Sequence of the second protein:
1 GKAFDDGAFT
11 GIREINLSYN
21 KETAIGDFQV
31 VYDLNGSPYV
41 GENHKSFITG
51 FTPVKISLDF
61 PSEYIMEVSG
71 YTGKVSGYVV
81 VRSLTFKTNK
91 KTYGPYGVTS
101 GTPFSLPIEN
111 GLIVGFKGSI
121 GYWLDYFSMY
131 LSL

This data describes a binding interaction between two proteins.

Sequence of the first protein:
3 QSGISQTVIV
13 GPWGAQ

Contacts between the two chains:
Residue Y126 in the second protein contacts residue A17 in the first protein (closest heavy-atom distance 3.5 Å).
Residue D125 in the second protein is in contact with residue W15 in the first protein (closest heavy-atom distance 4.4 Å).
Residue M129 in the second protein is in contact with residue I11 in the first protein (closest heavy-atom distance 3.4 Å).
Residue S128 in the second protein is in contact with residue V12 in the first protein (closest heavy-atom distance 3.2 Å).
Residue D125 in the second protein is in contact with residue A17 in the first protein (closest heavy-atom distance 2.7 Å).
Residue L131 in the second protein is in contact with residue V10 in the first protein (closest heavy-atom distance 2.8 Å).
Residue S128 in the second protein contacts residue W15 in the first protein (closest heavy-atom distance 4.9 Å).
Residue Y126 in the second protein contacts residue Q18 in the first protein (closest heavy-atom distance 4.2 Å).
Residue M129 in the second protein is in contact with residue V10 in the first protein (closest heavy-atom distance 4.0 Å).
Residue V80 in the second protein is in contact with residue G16 in the first protein (closest heavy-atom distance 4.7 Å).
Residue F104 in the second protein contacts residue W15 in the first protein (closest heavy-atom distance 3.5 Å).
Residue Y130 in the second protein interacts with residue T9 in the first protein (closest heavy-atom distance 3.7 Å).
Residue Y130 in the second protein is in contact with residue I11 in the first protein (closest heavy-atom distance 3.6 Å).
Residue A8 in the second protein is in contact with residue T9 in the first protein (closest heavy-atom distance 3.8 Å).
Residue F127 in the second protein interacts with residue P14 in the first protein (closest heavy-atom distance 3.2 Å).
Residue L106 in the second protein contacts residue W15 in the first protein (closest heavy-atom distance 3.9 Å).
Residue T72 in the second protein interacts with residue W15 in the first protein (closest heavy-atom distance 4.1 Å).
Residue V79 in the second protein contacts residue A17 in the first protein (closest heavy-atom distance 3.1 Å).
Residue S128 in the second protein is in contact with residue P14 in the first protein (closest heavy-atom distance 3.2 Å).
Residue F127 in the second protein interacts with residue G13 in the first protein (closest heavy-atom distance 4.3 Å).
Residue V114 in the second protein interacts with residue T9 in the first protein (closest heavy-atom distance 4.3 Å).
Residue L131 in the second protein is in contact with residue I11 in the first protein (closest heavy-atom distance 4.8 Å).
Residue L131 in the second protein is in contact with residue T9 in the first protein (closest heavy-atom distance 3.2 Å).
Residue F127 in the second protein is in contact with residue V12 in the first protein (closest heavy-atom distance 4.9 Å).
Residue Y126 in the second protein contacts residue P14 in the first protein (closest heavy-atom distance 3.9 Å).
Residue F127 in the second protein interacts with residue W15 in the first protein (closest heavy-atom distance 2.9 Å).
Residue V81 in the second protein contacts residue W15 in the first protein (closest heavy-atom distance 3.7 Å).
Residue Y130 in the second protein interacts with residue V10 in the first protein (closest heavy-atom distance 3.4 Å).
Residue Y126 in the second protein contacts residue W15 in the first protein (closest heavy-atom distance 3.1 Å).
Residue S128 in the second protein contacts residue G13 in the first protein (closest heavy-atom distance 3.6 Å).
Residue Y126 in the second protein interacts with residue G16 in the first protein (closest heavy-atom distance 4.0 Å).
Residue S128 in the second protein interacts with residue I11 in the first protein (closest heavy-atom distance 3.9 Å).
Residue T72 in the second protein interacts with residue G16 in the first protein (closest heavy-atom distance 3.5 Å).
Residue V81 in the second protein contacts residue G16 in the first protein (closest heavy-atom distance 4.2 Å).
Residue L131 in the second protein interacts with residue V12 in the first protein (closest heavy-atom distance 3.6 Å).
Residue M129 in the second protein interacts with residue V12 in the first protein (closest heavy-atom distance 2.8 Å).
Residue V79 in the second protein interacts with residue G16 in the first protein (closest heavy-atom distance 3.9 Å).
Residue L106 in the second protein is in contact with residue V12 in the first protein (closest heavy-atom distance 3.9 Å).
Residue K117 in the second protein contacts residue I11 in the first protein (closest heavy-atom distance 4.4 Å).
Residue M129 in the second protein is in contact with residue W15 in the first protein (closest heavy-atom distance 3.8 Å).
Residue M129 in the second protein interacts with residue G13 in the first protein (closest heavy-atom distance 5.0 Å).
Residue D125 in the second protein contacts residue G16 in the first protein (closest heavy-atom distance 3.3 Å).
Residue S132 in the second protein contacts residue T9 in the first protein (closest heavy-atom distance 4.5 Å).
Residue V80 in the second protein interacts with residue A17 in the first protein (closest heavy-atom distance 4.8 Å).